Sequence of the second protein:
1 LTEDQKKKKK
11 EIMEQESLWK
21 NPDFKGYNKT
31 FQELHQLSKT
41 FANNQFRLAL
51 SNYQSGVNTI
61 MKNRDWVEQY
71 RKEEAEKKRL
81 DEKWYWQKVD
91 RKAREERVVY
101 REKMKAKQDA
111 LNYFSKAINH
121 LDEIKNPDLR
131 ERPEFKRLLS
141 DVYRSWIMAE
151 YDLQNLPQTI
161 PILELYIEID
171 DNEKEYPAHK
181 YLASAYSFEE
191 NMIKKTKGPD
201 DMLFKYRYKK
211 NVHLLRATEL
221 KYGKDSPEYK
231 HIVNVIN

These two protein chains interact to form a complex.

Contacts between the two chains:
Residue F157 in the first protein contacts residue W86 in the second protein (closest heavy-atom distance 4.9 Å).

Sequence of the first protein:
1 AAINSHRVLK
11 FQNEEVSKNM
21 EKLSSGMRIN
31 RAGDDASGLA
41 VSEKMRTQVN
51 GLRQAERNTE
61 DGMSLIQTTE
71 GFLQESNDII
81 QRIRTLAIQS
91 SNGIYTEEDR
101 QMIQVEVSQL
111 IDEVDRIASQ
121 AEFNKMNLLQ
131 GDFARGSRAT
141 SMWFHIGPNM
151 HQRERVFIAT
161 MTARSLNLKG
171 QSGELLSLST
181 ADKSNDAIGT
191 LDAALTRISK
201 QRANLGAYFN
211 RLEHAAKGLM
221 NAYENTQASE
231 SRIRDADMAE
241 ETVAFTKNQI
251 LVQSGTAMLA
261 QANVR